This data describes a binding interaction between two proteins.

Sequence of the first protein:
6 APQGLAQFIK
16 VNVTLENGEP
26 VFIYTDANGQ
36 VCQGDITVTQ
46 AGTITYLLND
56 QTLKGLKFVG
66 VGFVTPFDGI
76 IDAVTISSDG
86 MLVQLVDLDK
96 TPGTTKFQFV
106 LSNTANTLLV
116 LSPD

Residue-level contacts at the interface:
Residue T42 in the first protein contacts residue I4 in the second protein (closest heavy-atom distance 3.4 Å).
Residue D40 in the first protein interacts with residue I4 in the second protein (closest heavy-atom distance 4.3 Å).
Residue T100 in the first protein is in contact with residue I3 in the second protein (closest heavy-atom distance 3.0 Å).
Residue V43 in the first protein contacts residue I3 in the second protein (closest heavy-atom distance 4.2 Å).
Residue K101 in the first protein contacts residue P1 in the second protein (closest heavy-atom distance 3.5 Å).
Residue K101 in the first protein is in contact with residue A2 in the second protein (closest heavy-atom distance 4.4 Å).
Residue L90 in the first protein contacts residue I3 in the second protein (closest heavy-atom distance 4.2 Å).
Residue D94 in the first protein interacts with residue R6 in the second protein (closest heavy-atom distance 3.0 Å).
Residue K95 in the first protein is in contact with residue N5 in the second protein (closest heavy-atom distance 4.8 Å).
Residue I75 in the first protein interacts with residue I3 in the second protein (closest heavy-atom distance 4.0 Å).
Residue D40 in the first protein is in contact with residue P1 in the second protein (closest heavy-atom distance 3.6 Å).
Residue T99 in the first protein interacts with residue I3 in the second protein (closest heavy-atom distance 3.3 Å).
Residue D94 in the first protein contacts residue N5 in the second protein (closest heavy-atom distance 3.3 Å).
Residue T100 in the first protein interacts with residue A2 in the second protein (closest heavy-atom distance 3.2 Å).
Residue G98 in the first protein interacts with residue I4 in the second protein (closest heavy-atom distance 3.7 Å).
Residue P97 in the first protein contacts residue N5 in the second protein (closest heavy-atom distance 3.8 Å).
Residue F104 in the first protein interacts with residue P1 in the second protein (closest heavy-atom distance 3.7 Å).
Residue I75 in the first protein is in contact with residue N5 in the second protein (closest heavy-atom distance 3.2 Å).
Residue I76 in the first protein interacts with residue I3 in the second protein (closest heavy-atom distance 3.9 Å).
Residue V43 in the first protein is in contact with residue I4 in the second protein (closest heavy-atom distance 2.8 Å).
Residue T99 in the first protein is in contact with residue A2 in the second protein (closest heavy-atom distance 4.4 Å).
Residue K95 in the first protein is in contact with residue P7 in the second protein (closest heavy-atom distance 4.4 Å).
Residue I41 in the first protein interacts with residue I3 in the second protein (closest heavy-atom distance 3.3 Å).
Residue T42 in the first protein is in contact with residue R6 in the second protein (closest heavy-atom distance 4.0 Å).
Residue G39 in the first protein contacts residue A2 in the second protein (closest heavy-atom distance 4.6 Å).
Residue I41 in the first protein contacts residue A2 in the second protein (closest heavy-atom distance 3.1 Å).
Residue F102 in the first protein is in contact with residue A2 in the second protein (closest heavy-atom distance 4.3 Å).
Residue V43 in the first protein is in contact with residue R6 in the second protein (closest heavy-atom distance 2.9 Å).
Residue D92 in the first protein interacts with residue N5 in the second protein (closest heavy-atom distance 2.6 Å).
Residue P118 in the first protein contacts residue P1 in the second protein (closest heavy-atom distance 4.9 Å).
Residue T96 in the first protein is in contact with residue P7 in the second protein (closest heavy-atom distance 3.9 Å).
Residue T44 in the first protein interacts with residue R6 in the second protein (closest heavy-atom distance 3.3 Å).
Residue G98 in the first protein contacts residue N5 in the second protein (closest heavy-atom distance 2.8 Å).
Residue I41 in the first protein interacts with residue I4 in the second protein (closest heavy-atom distance 2.9 Å).
Residue V43 in the first protein interacts with residue N5 in the second protein (closest heavy-atom distance 3.6 Å).
Residue F102 in the first protein interacts with residue P1 in the second protein (closest heavy-atom distance 2.9 Å).
Residue S117 in the first protein contacts residue P1 in the second protein (closest heavy-atom distance 4.3 Å).
Residue T99 in the first protein interacts with residue I4 in the second protein (closest heavy-atom distance 3.8 Å).
Residue T44 in the first protein contacts residue P7 in the second protein (closest heavy-atom distance 4.9 Å).
Residue G98 in the first protein contacts residue P7 in the second protein (closest heavy-atom distance 4.9 Å).
Residue D40 in the first protein is in contact with residue A2 in the second protein (closest heavy-atom distance 2.8 Å).
Residue T100 in the first protein contacts residue P1 in the second protein (closest heavy-atom distance 4.2 Å).
Residue G39 in the first protein contacts residue P1 in the second protein (closest heavy-atom distance 3.8 Å).
Residue Q45 in the first protein contacts residue R6 in the second protein (closest heavy-atom distance 4.8 Å).
Residue G98 in the first protein interacts with residue I3 in the second protein (closest heavy-atom distance 4.0 Å).
Residue T96 in the first protein contacts residue N5 in the second protein (closest heavy-atom distance 2.9 Å).
Residue Y51 in the first protein is in contact with residue I3 in the second protein (closest heavy-atom distance 3.6 Å).
Residue Y29 in the first protein is in contact with residue P1 in the second protein (closest heavy-atom distance 3.5 Å).
Residue G74 in the first protein contacts residue N5 in the second protein (closest heavy-atom distance 4.7 Å).
Residue D94 in the first protein is in contact with residue P7 in the second protein (closest heavy-atom distance 3.4 Å).
Residue P97 in the first protein contacts residue P7 in the second protein (closest heavy-atom distance 3.3 Å).
Residue D92 in the first protein is in contact with residue I3 in the second protein (closest heavy-atom distance 3.4 Å).
Residue I49 in the first protein contacts residue I3 in the second protein (closest heavy-atom distance 4.4 Å).
Residue F102 in the first protein interacts with residue I3 in the second protein (closest heavy-atom distance 3.6 Å).
Residue V43 in the first protein interacts with residue P7 in the second protein (closest heavy-atom distance 4.8 Å).
Residue T99 in the first protein interacts with residue N5 in the second protein (closest heavy-atom distance 4.9 Å).

Sequence of the second protein:
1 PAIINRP